Interface contacts:
Residue Y57 in chain A contacts residue R251 in chain B (closest heavy-atom distance 3.7 Å).
Residue K445 in chain A is in contact with residue R271 in chain B (closest heavy-atom distance 4.5 Å).
Residue D56 in chain A interacts with residue I252 in chain B (closest heavy-atom distance 3.3 Å).
Residue E560 in chain A contacts residue R241 in chain B (closest heavy-atom distance 4.0 Å).
Residue Y57 in chain A contacts residue E250 in chain B (closest heavy-atom distance 2.9 Å).
Residue D61 in chain A contacts residue K249 in chain B (closest heavy-atom distance 3.3 Å).
Residue M101 in chain A is in contact with residue V259 in chain B (closest heavy-atom distance 3.5 Å).
Residue Y88 in chain A contacts residue L278 in chain B (closest heavy-atom distance 3.5 Å).
Residue V97 in chain A interacts with residue I252 in chain B (closest heavy-atom distance 3.8 Å).
Residue V436 in chain A is in contact with residue L278 in chain B (closest heavy-atom distance 4.2 Å).
Residue S559 in chain A interacts with residue M75 in chain B (closest heavy-atom distance 3.6 Å).
Residue K99 in chain A contacts residue D256 in chain B (closest heavy-atom distance 4.3 Å).
Residue F442 in chain A contacts residue L278 in chain B (closest heavy-atom distance 4.1 Å).
Residue T109 in chain A contacts residue M263 in chain B (closest heavy-atom distance 3.5 Å).
Residue P565 in chain A is in contact with residue R72 in chain B (closest heavy-atom distance 3.9 Å).
Residue K445 in chain A contacts residue G267 in chain B (closest heavy-atom distance 3.1 Å).
Residue K134 in chain A contacts residue F277 in chain B (closest heavy-atom distance 3.4 Å).
Residue T556 in chain A interacts with residue M75 in chain B (closest heavy-atom distance 3.8 Å).
Residue Y96 in chain A interacts with residue T253 in chain B (closest heavy-atom distance 3.2 Å).
Residue Q60 in chain A interacts with residue E250 in chain B (closest heavy-atom distance 4.4 Å).
Residue F166 in chain A contacts residue M263 in chain B (closest heavy-atom distance 3.5 Å).
Residue Q60 in chain A interacts with residue I252 in chain B (closest heavy-atom distance 4.0 Å).
Residue E560 in chain A interacts with residue M75 in chain B (closest heavy-atom distance 3.0 Å).
Residue K445 in chain A interacts with residue M268 in chain B (closest heavy-atom distance 3.2 Å).
Residue F129 in chain A is in contact with residue T266 in chain B (closest heavy-atom distance 3.4 Å).
Residue E154 in chain A contacts residue S275 in chain B (closest heavy-atom distance 4.0 Å).
Residue I90 in chain A interacts with residue F277 in chain B (closest heavy-atom distance 4.0 Å).
Residue V55 in chain A contacts residue I252 in chain B (closest heavy-atom distance 3.1 Å).
Residue N178 in chain A contacts residue T254 in chain B (closest heavy-atom distance 4.4 Å).
Residue Y88 in chain A is in contact with residue F277 in chain B (closest heavy-atom distance 4.1 Å).
Residue M101 in chain A interacts with residue M263 in chain B (closest heavy-atom distance 3.3 Å).
Residue A439 in chain A interacts with residue V280 in chain B (closest heavy-atom distance 3.2 Å).
Residue D56 in chain A interacts with residue R251 in chain B (closest heavy-atom distance 3.5 Å).
Residue F166 in chain A interacts with residue T266 in chain B (closest heavy-atom distance 3.5 Å).
Residue Q573 in chain A interacts with residue K126 in chain B (closest heavy-atom distance 3.6 Å).
Residue K445 in chain A interacts with residue S269 in chain B (closest heavy-atom distance 3.2 Å).
Residue T136 in chain A interacts with residue F277 in chain B (closest heavy-atom distance 3.6 Å).
Residue F557 in chain A interacts with residue R241 in chain B (closest heavy-atom distance 4.2 Å).
Residue Y96 in chain A is in contact with residue L255 in chain B (closest heavy-atom distance 3.6 Å).
Residue V97 in chain A contacts residue T254 in chain B (closest heavy-atom distance 3.3 Å).
Residue H440 in chain A contacts residue V280 in chain B (closest heavy-atom distance 3.1 Å).
Residue K445 in chain A contacts residue T266 in chain B (closest heavy-atom distance 4.2 Å).
Residue R135 in chain A is in contact with residue F277 in chain B (closest heavy-atom distance 3.4 Å).
Residue K164 in chain A contacts residue L255 in chain B (closest heavy-atom distance 4.0 Å).
Residue T109 in chain A interacts with residue V259 in chain B (closest heavy-atom distance 4.2 Å).
Residue F442 in chain A interacts with residue K279 in chain B (closest heavy-atom distance 3.8 Å).
Residue T435 in chain A interacts with residue L278 in chain B (closest heavy-atom distance 4.2 Å).
Residue V97 in chain A interacts with residue T253 in chain B (closest heavy-atom distance 3.6 Å).
Residue K134 in chain A interacts with residue S275 in chain B (closest heavy-atom distance 3.7 Å).
Residue E89 in chain A is in contact with residue F277 in chain B (closest heavy-atom distance 4.4 Å).
Residue K246 in chain A interacts with residue K249 in chain B (closest heavy-atom distance 4.0 Å).
Residue R169 in chain A interacts with residue M263 in chain B (closest heavy-atom distance 3.5 Å).
Residue K99 in chain A contacts residue L255 in chain B (closest heavy-atom distance 3.9 Å).
Residue T98 in chain A contacts residue L255 in chain B (closest heavy-atom distance 4.2 Å).
Residue H440 in chain A interacts with residue K279 in chain B (closest heavy-atom distance 4.5 Å).
Residue I95 in chain A is in contact with residue I252 in chain B (closest heavy-atom distance 3.7 Å).
Residue F129 in chain A is in contact with residue T262 in chain B (closest heavy-atom distance 3.9 Å).
Residue L59 in chain A is in contact with residue I252 in chain B (closest heavy-atom distance 4.0 Å).
Residue F442 in chain A interacts with residue F277 in chain B (closest heavy-atom distance 3.4 Å).
Residue V97 in chain A contacts residue L255 in chain B (closest heavy-atom distance 3.0 Å).

Sequence of chain B:
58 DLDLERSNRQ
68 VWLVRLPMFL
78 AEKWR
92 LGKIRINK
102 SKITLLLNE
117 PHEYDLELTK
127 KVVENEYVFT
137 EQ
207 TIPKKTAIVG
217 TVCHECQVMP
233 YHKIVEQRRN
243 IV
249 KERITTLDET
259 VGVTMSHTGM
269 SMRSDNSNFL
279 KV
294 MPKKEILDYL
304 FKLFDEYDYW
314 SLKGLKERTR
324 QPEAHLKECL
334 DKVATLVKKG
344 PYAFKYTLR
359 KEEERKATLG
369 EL

Sequence of chain A:
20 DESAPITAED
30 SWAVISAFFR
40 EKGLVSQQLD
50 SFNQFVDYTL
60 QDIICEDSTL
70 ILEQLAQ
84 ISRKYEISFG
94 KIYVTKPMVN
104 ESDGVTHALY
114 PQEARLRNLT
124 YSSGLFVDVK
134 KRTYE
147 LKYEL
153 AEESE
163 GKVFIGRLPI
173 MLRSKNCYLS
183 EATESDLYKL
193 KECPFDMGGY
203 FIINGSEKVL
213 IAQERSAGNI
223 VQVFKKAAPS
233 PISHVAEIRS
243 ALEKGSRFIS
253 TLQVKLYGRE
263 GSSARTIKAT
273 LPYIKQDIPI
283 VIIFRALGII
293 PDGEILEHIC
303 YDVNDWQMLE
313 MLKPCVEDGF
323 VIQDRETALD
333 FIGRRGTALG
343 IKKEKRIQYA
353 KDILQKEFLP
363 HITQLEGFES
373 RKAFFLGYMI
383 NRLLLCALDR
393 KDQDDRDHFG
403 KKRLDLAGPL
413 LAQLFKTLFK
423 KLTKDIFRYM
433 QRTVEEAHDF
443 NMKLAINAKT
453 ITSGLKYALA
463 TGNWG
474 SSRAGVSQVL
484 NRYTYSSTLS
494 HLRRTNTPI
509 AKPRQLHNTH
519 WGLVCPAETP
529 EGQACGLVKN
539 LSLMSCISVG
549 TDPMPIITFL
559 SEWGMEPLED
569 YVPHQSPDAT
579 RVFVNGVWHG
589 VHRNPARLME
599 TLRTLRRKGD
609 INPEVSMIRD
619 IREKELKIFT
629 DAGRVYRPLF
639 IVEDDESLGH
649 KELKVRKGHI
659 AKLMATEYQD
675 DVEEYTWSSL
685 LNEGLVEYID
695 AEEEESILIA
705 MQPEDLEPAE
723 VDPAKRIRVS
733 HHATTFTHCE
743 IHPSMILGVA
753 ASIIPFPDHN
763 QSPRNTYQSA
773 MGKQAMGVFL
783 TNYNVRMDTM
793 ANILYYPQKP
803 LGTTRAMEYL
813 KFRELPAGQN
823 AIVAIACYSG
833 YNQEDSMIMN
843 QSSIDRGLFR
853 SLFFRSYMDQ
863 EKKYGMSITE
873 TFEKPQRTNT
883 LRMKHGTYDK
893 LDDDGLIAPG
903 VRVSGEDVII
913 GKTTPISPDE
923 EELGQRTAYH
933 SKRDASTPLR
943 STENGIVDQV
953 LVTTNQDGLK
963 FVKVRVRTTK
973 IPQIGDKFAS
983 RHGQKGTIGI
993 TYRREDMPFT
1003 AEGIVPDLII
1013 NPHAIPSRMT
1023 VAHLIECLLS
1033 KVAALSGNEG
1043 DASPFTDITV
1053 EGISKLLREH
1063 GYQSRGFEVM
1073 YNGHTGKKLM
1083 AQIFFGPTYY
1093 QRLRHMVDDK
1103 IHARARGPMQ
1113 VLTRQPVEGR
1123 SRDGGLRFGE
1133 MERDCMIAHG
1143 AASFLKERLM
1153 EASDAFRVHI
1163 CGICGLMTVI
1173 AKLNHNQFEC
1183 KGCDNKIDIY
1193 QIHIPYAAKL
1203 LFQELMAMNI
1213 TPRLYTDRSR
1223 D

This data describes a binding interaction between two proteins.